Interface contacts:
Residue N256 in the first protein is in contact with residue C162 in the second protein (closest heavy-atom distance 5.0 Å).
Residue I143 in the first protein contacts residue D149 in the second protein (closest heavy-atom distance 2.6 Å).
Residue F142 in the first protein interacts with residue L146 in the second protein (closest heavy-atom distance 4.8 Å).
Residue I143 in the first protein contacts residue D148 in the second protein (closest heavy-atom distance 1.7 Å).
Residue I143 in the first protein is in contact with residue L146 in the second protein (closest heavy-atom distance 1.7 Å).

Sequence of the first protein:
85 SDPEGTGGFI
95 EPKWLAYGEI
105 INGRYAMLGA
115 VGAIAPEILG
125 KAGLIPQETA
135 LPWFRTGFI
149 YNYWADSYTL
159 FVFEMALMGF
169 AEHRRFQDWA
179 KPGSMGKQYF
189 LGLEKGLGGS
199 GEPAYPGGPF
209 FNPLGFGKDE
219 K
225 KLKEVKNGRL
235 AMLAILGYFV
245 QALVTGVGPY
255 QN

These two protein chains interact to form a complex.

Sequence of the second protein:
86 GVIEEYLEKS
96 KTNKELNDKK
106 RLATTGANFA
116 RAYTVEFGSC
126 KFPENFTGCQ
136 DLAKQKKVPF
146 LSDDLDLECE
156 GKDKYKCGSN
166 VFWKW